Residue-level contacts at the interface:
Residue Y137 in chain B interacts with residue E65 in chain A (closest heavy-atom distance 3.8 Å).
Residue C119 in chain B is in contact with residue E90 in chain A (closest heavy-atom distance 2.9 Å).
Residue F114 in chain B interacts with residue S91 in chain A (closest heavy-atom distance 3.2 Å).
Residue L184 in chain B interacts with residue F238 in chain A (closest heavy-atom distance 3.7 Å).
Residue N170 in chain B interacts with residue F248 in chain A (closest heavy-atom distance 2.9 Å).
Residue D117 in chain B interacts with residue S91 in chain A (closest heavy-atom distance 3.1 Å).
Residue N315 in chain B interacts with residue E257 in chain A (closest heavy-atom distance 3.5 Å).
Residue I21 in chain B interacts with residue F238 in chain A (closest heavy-atom distance 3.8 Å).
Residue F114 in chain B contacts residue E90 in chain A (closest heavy-atom distance 3.6 Å).
Residue K133 in chain B contacts residue N189 in chain A (closest heavy-atom distance 3.9 Å).
Residue R162 in chain B interacts with residue R152 in chain A (closest heavy-atom distance 3.7 Å).
Residue R118 in chain B interacts with residue E90 in chain A (closest heavy-atom distance 3.9 Å).
Residue T166 in chain B is in contact with residue F248 in chain A (closest heavy-atom distance 3.7 Å).
Residue T166 in chain B interacts with residue D247 in chain A (closest heavy-atom distance 3.3 Å).
Residue K112 in chain B contacts residue E65 in chain A (closest heavy-atom distance 3.2 Å).
Residue P138 in chain B interacts with residue N68 in chain A (closest heavy-atom distance 3.8 Å).
Residue R279 in chain B is in contact with residue R246 in chain A (closest heavy-atom distance 3.8 Å).
Residue E173 in chain B interacts with residue F248 in chain A (closest heavy-atom distance 3.1 Å).
Residue K176 in chain B contacts residue D236 in chain A (closest heavy-atom distance 2.8 Å).
Residue K178 in chain B is in contact with residue E73 in chain A (closest heavy-atom distance 3.9 Å).
Residue E368 in chain B is in contact with residue N157 in chain A (closest heavy-atom distance 3.9 Å).
Residue L169 in chain B contacts residue F248 in chain A (closest heavy-atom distance 3.5 Å).
Residue S134 in chain B is in contact with residue R55 in chain A (closest heavy-atom distance 3.8 Å).
Residue V132 in chain B contacts residue E63 in chain A (closest heavy-atom distance 3.7 Å).
Residue D317 in chain B contacts residue E257 in chain A (closest heavy-atom distance 3.9 Å).
Residue E173 in chain B contacts residue K252 in chain A (closest heavy-atom distance 2.5 Å).
Residue K133 in chain B contacts residue R28 in chain A (closest heavy-atom distance 3.0 Å).
Residue D117 in chain B contacts residue E90 in chain A (closest heavy-atom distance 3.1 Å).
Residue D278 in chain B contacts residue R246 in chain A (closest heavy-atom distance 3.3 Å).
Residue I172 in chain B is in contact with residue F238 in chain A (closest heavy-atom distance 3.6 Å).
Residue N135 in chain B contacts residue L64 in chain A (closest heavy-atom distance 3.4 Å).
Residue D219 in chain B interacts with residue R240 in chain A (closest heavy-atom distance 2.7 Å).
Residue R162 in chain B contacts residue P156 in chain A (closest heavy-atom distance 3.4 Å).
Residue F316 in chain B is in contact with residue E257 in chain A (closest heavy-atom distance 3.2 Å).
Residue H131 in chain B is in contact with residue E63 in chain A (closest heavy-atom distance 3.3 Å).
Residue D219 in chain B contacts residue L241 in chain A (closest heavy-atom distance 3.9 Å).
Residue S134 in chain B interacts with residue E147 in chain A (closest heavy-atom distance 4.0 Å).
Residue D219 in chain B interacts with residue P237 in chain A (closest heavy-atom distance 3.8 Å).
Residue R128 in chain B contacts residue E63 in chain A (closest heavy-atom distance 2.6 Å).
Residue G130 in chain B is in contact with residue I154 in chain A (closest heavy-atom distance 3.0 Å).
Residue D219 in chain B is in contact with residue K244 in chain A (closest heavy-atom distance 2.5 Å).
Residue N135 in chain B interacts with residue E63 in chain A (closest heavy-atom distance 2.8 Å).
Residue G200 in chain B is in contact with residue N245 in chain A (closest heavy-atom distance 3.2 Å).
Residue F165 in chain B contacts residue N245 in chain A (closest heavy-atom distance 2.9 Å).
Residue L169 in chain B interacts with residue N245 in chain A (closest heavy-atom distance 3.8 Å).
Residue N136 in chain B interacts with residue N68 in chain A (closest heavy-atom distance 2.6 Å).
Residue R162 in chain B contacts residue S153 in chain A (closest heavy-atom distance 2.7 Å).
Residue N315 in chain B interacts with residue N250 in chain A (closest heavy-atom distance 3.2 Å).
Residue Y277 in chain B interacts with residue D247 in chain A (closest heavy-atom distance 3.9 Å).
Residue N163 in chain B is in contact with residue D247 in chain A (closest heavy-atom distance 2.4 Å).
Residue F182 in chain B contacts residue F238 in chain A (closest heavy-atom distance 3.4 Å).
Residue E218 in chain B is in contact with residue R240 in chain A (closest heavy-atom distance 3.1 Å).
Residue V132 in chain B contacts residue E60 in chain A (closest heavy-atom distance 3.3 Å).
Residue K176 in chain B interacts with residue F238 in chain A (closest heavy-atom distance 3.8 Å).
Residue E218 in chain B contacts residue K244 in chain A (closest heavy-atom distance 2.8 Å).
Residue N135 in chain B is in contact with residue E65 in chain A (closest heavy-atom distance 3.2 Å).
Residue E368 in chain B is in contact with residue P156 in chain A (closest heavy-atom distance 3.2 Å).
Residue F316 in chain B interacts with residue N258 in chain A (closest heavy-atom distance 3.5 Å).
Residue K360 in chain B is in contact with residue N245 in chain A (closest heavy-atom distance 3.4 Å).
Residue D117 in chain B is in contact with residue D89 in chain A (closest heavy-atom distance 3.2 Å).

Sequence of chain B:
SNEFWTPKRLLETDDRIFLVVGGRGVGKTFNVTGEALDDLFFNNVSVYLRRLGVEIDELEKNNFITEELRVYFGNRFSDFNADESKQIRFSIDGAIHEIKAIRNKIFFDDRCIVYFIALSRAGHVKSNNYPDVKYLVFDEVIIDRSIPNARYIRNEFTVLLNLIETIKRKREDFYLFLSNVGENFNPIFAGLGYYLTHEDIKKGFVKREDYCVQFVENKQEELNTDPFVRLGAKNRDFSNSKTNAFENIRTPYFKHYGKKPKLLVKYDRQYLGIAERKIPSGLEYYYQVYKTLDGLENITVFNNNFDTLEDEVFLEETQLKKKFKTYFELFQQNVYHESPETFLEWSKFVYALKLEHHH

The following describes two proteins that form a bound complex.

Sequence of chain A:
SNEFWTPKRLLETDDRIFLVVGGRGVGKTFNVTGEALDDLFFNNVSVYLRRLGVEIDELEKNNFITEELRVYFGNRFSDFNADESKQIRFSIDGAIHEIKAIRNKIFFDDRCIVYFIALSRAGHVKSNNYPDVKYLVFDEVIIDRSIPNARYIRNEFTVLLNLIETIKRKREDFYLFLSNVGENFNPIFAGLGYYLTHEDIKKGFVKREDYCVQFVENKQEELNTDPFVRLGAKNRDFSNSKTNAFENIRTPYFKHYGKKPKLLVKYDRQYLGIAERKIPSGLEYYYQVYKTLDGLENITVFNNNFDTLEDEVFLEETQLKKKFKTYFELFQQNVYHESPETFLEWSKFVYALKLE